The following describes two proteins that form a bound complex.

Sequence of protein 1:
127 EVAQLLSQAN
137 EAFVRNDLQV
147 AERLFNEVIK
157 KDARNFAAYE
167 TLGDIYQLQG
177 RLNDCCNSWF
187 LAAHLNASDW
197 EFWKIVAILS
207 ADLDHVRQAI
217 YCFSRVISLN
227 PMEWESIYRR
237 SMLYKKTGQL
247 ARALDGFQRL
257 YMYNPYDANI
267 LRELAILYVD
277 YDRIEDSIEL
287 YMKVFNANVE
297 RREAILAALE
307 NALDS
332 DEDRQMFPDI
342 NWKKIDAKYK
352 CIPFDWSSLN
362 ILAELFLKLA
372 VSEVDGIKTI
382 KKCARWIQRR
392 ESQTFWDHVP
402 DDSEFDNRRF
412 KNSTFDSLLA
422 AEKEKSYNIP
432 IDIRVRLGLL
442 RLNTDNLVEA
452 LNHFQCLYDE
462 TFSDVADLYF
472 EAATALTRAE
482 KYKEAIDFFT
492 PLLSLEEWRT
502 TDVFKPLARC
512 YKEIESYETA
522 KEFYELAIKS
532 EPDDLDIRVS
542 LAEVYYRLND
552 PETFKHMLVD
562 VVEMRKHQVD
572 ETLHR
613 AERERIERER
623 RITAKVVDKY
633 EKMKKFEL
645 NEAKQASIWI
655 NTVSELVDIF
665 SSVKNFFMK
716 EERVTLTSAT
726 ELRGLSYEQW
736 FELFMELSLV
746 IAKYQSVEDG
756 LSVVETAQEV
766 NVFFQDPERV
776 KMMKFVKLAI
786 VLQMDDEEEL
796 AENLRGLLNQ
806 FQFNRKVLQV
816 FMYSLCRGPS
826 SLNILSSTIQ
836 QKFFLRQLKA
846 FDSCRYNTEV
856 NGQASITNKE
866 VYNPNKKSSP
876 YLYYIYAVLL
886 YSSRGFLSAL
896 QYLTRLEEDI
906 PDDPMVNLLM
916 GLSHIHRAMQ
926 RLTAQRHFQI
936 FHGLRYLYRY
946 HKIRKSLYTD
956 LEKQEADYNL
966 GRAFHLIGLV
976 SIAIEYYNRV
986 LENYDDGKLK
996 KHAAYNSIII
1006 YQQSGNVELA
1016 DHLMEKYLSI

Residue-level contacts at the interface:
Residue R1112 in protein 2 interacts with residue S1009 in protein 1 (closest heavy-atom distance 3.8 Å).
Residue T565 in protein 2 interacts with residue N645 in protein 1 (closest heavy-atom distance 2.8 Å).
Residue T1142 in protein 2 is in contact with residue N1011 in protein 1 (closest heavy-atom distance 3.8 Å).
Residue E1017 in protein 2 contacts residue R984 in protein 1 (closest heavy-atom distance 2.8 Å).
Residue E1001 in protein 2 is in contact with residue R931 in protein 1 (closest heavy-atom distance 3.9 Å).
Residue I566 in protein 2 contacts residue N645 in protein 1 (closest heavy-atom distance 4.0 Å).
Residue P1106 in protein 2 interacts with residue S1009 in protein 1 (closest heavy-atom distance 2.7 Å).
Residue P1106 in protein 2 is in contact with residue Y1006 in protein 1 (closest heavy-atom distance 3.6 Å).
Residue F1144 in protein 2 contacts residue N1011 in protein 1 (closest heavy-atom distance 3.9 Å).
Residue L1045 in protein 2 is in contact with residue L892 in protein 1 (closest heavy-atom distance 3.6 Å).
Residue F1104 in protein 2 is in contact with residue V975 in protein 1 (closest heavy-atom distance 3.8 Å).
Residue T1046 in protein 2 is in contact with residue R922 in protein 1 (closest heavy-atom distance 3.9 Å).
Residue F1104 in protein 2 is in contact with residue G973 in protein 1 (closest heavy-atom distance 3.9 Å).
Residue I1011 in protein 2 is in contact with residue F936 in protein 1 (closest heavy-atom distance 3.4 Å).
Residue L1045 in protein 2 is in contact with residue L895 in protein 1 (closest heavy-atom distance 4.0 Å).
Residue S1015 in protein 2 is in contact with residue Y981 in protein 1 (closest heavy-atom distance 3.0 Å).
Residue F1144 in protein 2 contacts residue L1014 in protein 1 (closest heavy-atom distance 3.8 Å).
Residue L1010 in protein 2 is in contact with residue F936 in protein 1 (closest heavy-atom distance 3.6 Å).
Residue I998 in protein 2 interacts with residue F933 in protein 1 (closest heavy-atom distance 3.5 Å).
Residue I1108 in protein 2 contacts residue S1009 in protein 1 (closest heavy-atom distance 3.4 Å).
Residue I1014 in protein 2 contacts residue F936 in protein 1 (closest heavy-atom distance 3.4 Å).
Residue G1146 in protein 2 contacts residue N1011 in protein 1 (closest heavy-atom distance 3.7 Å).
Residue P1002 in protein 2 contacts residue H932 in protein 1 (closest heavy-atom distance 3.2 Å).
Residue I1011 in protein 2 interacts with residue L974 in protein 1 (closest heavy-atom distance 3.8 Å).
Residue P1047 in protein 2 is in contact with residue H937 in protein 1 (closest heavy-atom distance 3.0 Å).
Residue H1105 in protein 2 interacts with residue S1009 in protein 1 (closest heavy-atom distance 3.1 Å).
Residue P1047 in protein 2 is in contact with residue F933 in protein 1 (closest heavy-atom distance 3.2 Å).
Residue Y887 in protein 2 is in contact with residue Q1007 in protein 1 (closest heavy-atom distance 3.1 Å).
Residue I1014 in protein 2 is in contact with residue Y943 in protein 1 (closest heavy-atom distance 3.8 Å).
Residue S1015 in protein 2 is in contact with residue Y943 in protein 1 (closest heavy-atom distance 3.5 Å).
Residue L1049 in protein 2 contacts residue F933 in protein 1 (closest heavy-atom distance 3.9 Å).
Residue I1042 in protein 2 interacts with residue R922 in protein 1 (closest heavy-atom distance 3.4 Å).
Residue W1148 in protein 2 contacts residue E980 in protein 1 (closest heavy-atom distance 3.8 Å).
Residue H1151 in protein 2 interacts with residue E980 in protein 1 (closest heavy-atom distance 2.9 Å).
Residue S1007 in protein 2 interacts with residue H932 in protein 1 (closest heavy-atom distance 3.0 Å).
Residue L1045 in protein 2 interacts with residue H919 in protein 1 (closest heavy-atom distance 3.4 Å).
Residue L1045 in protein 2 is in contact with residue T899 in protein 1 (closest heavy-atom distance 3.6 Å).
Residue T888 in protein 2 is in contact with residue V1012 in protein 1 (closest heavy-atom distance 3.9 Å).
Residue P1106 in protein 2 is in contact with residue I979 in protein 1 (closest heavy-atom distance 4.0 Å).
Residue P1002 in protein 2 is in contact with residue F936 in protein 1 (closest heavy-atom distance 3.5 Å).
Residue M1021 in protein 2 interacts with residue R940 in protein 1 (closest heavy-atom distance 4.0 Å).
Residue T1046 in protein 2 interacts with residue F933 in protein 1 (closest heavy-atom distance 3.4 Å).
Residue W1148 in protein 2 interacts with residue N983 in protein 1 (closest heavy-atom distance 3.6 Å).
Residue V1023 in protein 2 contacts residue R940 in protein 1 (closest heavy-atom distance 3.6 Å).
Residue Y583 in protein 2 contacts residue E646 in protein 1 (closest heavy-atom distance 3.7 Å).
Residue W1148 in protein 2 interacts with residue S976 in protein 1 (closest heavy-atom distance 3.5 Å).
Residue I1103 in protein 2 contacts residue S976 in protein 1 (closest heavy-atom distance 3.4 Å).
Residue G1107 in protein 2 interacts with residue N1011 in protein 1 (closest heavy-atom distance 2.8 Å).
Residue R889 in protein 2 contacts residue V1012 in protein 1 (closest heavy-atom distance 3.7 Å).
Residue E1001 in protein 2 interacts with residue Q930 in protein 1 (closest heavy-atom distance 3.1 Å).
Residue P1106 in protein 2 contacts residue I1005 in protein 1 (closest heavy-atom distance 3.6 Å).
Residue T1046 in protein 2 contacts residue Q930 in protein 1 (closest heavy-atom distance 3.7 Å).
Residue P1106 in protein 2 is in contact with residue V975 in protein 1 (closest heavy-atom distance 3.8 Å).
Residue D1143 in protein 2 interacts with residue L1014 in protein 1 (closest heavy-atom distance 4.0 Å).
Residue L1049 in protein 2 contacts residue R940 in protein 1 (closest heavy-atom distance 3.8 Å).
Residue R889 in protein 2 is in contact with residue D1016 in protein 1 (closest heavy-atom distance 2.7 Å).
Residue F1144 in protein 2 is in contact with residue H1017 in protein 1 (closest heavy-atom distance 3.5 Å).
Residue W1148 in protein 2 is in contact with residue I979 in protein 1 (closest heavy-atom distance 3.8 Å).
Residue D1004 in protein 2 interacts with residue H932 in protein 1 (closest heavy-atom distance 3.0 Å).
Residue T1109 in protein 2 contacts residue N1011 in protein 1 (closest heavy-atom distance 3.6 Å).

Sequence of protein 2:
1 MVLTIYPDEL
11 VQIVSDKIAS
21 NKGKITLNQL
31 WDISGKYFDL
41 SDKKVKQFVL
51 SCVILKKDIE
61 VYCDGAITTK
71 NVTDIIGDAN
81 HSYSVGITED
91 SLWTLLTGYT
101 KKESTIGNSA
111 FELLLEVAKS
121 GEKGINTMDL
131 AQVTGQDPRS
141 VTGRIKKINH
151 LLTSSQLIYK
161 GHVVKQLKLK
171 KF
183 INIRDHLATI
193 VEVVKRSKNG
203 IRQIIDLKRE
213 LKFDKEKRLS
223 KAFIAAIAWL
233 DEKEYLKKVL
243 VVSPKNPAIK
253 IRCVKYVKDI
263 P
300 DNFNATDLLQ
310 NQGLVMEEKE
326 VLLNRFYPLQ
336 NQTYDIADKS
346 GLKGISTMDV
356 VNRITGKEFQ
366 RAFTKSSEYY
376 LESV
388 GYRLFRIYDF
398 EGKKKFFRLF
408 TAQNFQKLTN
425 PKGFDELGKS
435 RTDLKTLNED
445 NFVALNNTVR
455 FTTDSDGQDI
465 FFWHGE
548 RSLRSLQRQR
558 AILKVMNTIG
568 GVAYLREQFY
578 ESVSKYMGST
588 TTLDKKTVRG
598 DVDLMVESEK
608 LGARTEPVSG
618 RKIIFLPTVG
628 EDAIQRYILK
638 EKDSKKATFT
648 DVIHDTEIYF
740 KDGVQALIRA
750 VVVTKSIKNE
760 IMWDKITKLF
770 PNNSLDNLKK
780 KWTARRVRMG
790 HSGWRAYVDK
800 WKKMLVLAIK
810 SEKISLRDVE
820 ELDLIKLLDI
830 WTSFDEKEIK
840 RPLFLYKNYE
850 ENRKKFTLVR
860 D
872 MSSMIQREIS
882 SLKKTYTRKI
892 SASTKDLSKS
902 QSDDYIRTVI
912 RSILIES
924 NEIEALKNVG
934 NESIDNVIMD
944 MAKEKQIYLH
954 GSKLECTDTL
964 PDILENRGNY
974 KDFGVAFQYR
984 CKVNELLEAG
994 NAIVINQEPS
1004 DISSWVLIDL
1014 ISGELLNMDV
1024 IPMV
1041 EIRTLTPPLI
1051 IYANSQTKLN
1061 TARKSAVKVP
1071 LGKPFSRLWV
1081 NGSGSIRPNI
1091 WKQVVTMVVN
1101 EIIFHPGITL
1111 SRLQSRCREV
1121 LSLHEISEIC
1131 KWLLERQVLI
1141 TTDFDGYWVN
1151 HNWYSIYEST